Sequence of chain B:
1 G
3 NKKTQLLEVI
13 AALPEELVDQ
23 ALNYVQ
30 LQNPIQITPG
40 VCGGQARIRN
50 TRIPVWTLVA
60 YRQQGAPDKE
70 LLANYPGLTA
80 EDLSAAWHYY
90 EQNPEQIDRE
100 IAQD

This data describes a binding interaction between two proteins.

Interface contacts:
Residue V11 in chain B interacts with residue Q31 in chain A (closest heavy-atom distance 3.3 Å).
Residue L8 in chain B interacts with residue V27 in chain A (closest heavy-atom distance 3.7 Å).
Residue Q7 in chain B is in contact with residue Q28 in chain A (closest heavy-atom distance 3.1 Å).
Residue L15 in chain B contacts residue K5 in chain A (closest heavy-atom distance 3.9 Å).
Residue V11 in chain B interacts with residue Q28 in chain A (closest heavy-atom distance 4.1 Å).
Residue Q7 in chain B interacts with residue L24 in chain A (closest heavy-atom distance 4.0 Å).
Residue R48 in chain B is in contact with residue E18 in chain A (closest heavy-atom distance 3.5 Å).
Residue R48 in chain B interacts with residue L19 in chain A (closest heavy-atom distance 3.8 Å).
Residue V27 in chain B contacts residue V11 in chain A (closest heavy-atom distance 3.6 Å).
Residue I12 in chain B interacts with residue L8 in chain A (closest heavy-atom distance 3.9 Å).
Residue Q31 in chain B is in contact with residue P16 in chain A (closest heavy-atom distance 3.3 Å).
Residue L9 in chain B is in contact with residue I12 in chain A (closest heavy-atom distance 4.0 Å).
Residue Y26 in chain B is in contact with residue Y26 in chain A (closest heavy-atom distance 3.4 Å).
Residue L30 in chain B interacts with residue A23 in chain A (closest heavy-atom distance 3.9 Å).
Residue Q22 in chain B is in contact with residue N49 in chain A (closest heavy-atom distance 2.8 Å).
Residue L9 in chain B contacts residue L9 in chain A (closest heavy-atom distance 3.8 Å).
Residue L24 in chain B contacts residue V11 in chain A (closest heavy-atom distance 3.9 Å).
Residue K4 in chain B interacts with residue L24 in chain A (closest heavy-atom distance 4.0 Å).
Residue L19 in chain B interacts with residue L30 in chain A (closest heavy-atom distance 3.4 Å).
Residue L30 in chain B contacts residue Q22 in chain A (closest heavy-atom distance 3.8 Å).
Residue D21 in chain B contacts residue K4 in chain A (closest heavy-atom distance 3.2 Å).
Residue L15 in chain B contacts residue L8 in chain A (closest heavy-atom distance 4.0 Å).
Residue A23 in chain B contacts residue V27 in chain A (closest heavy-atom distance 4.1 Å).
Residue L19 in chain B contacts residue N49 in chain A (closest heavy-atom distance 3.3 Å).
Residue L24 in chain B contacts residue Q7 in chain A (closest heavy-atom distance 3.7 Å).
Residue K4 in chain B contacts residue V20 in chain A (closest heavy-atom distance 3.7 Å).
Residue L8 in chain B is in contact with residue I12 in chain A (closest heavy-atom distance 3.8 Å).
Residue I12 in chain B contacts residue I12 in chain A (closest heavy-atom distance 3.8 Å).
Residue I12 in chain B contacts residue L9 in chain A (closest heavy-atom distance 4.0 Å).
Residue L19 in chain B contacts residue R48 in chain A (closest heavy-atom distance 4.3 Å).
Residue K5 in chain B interacts with residue V20 in chain A (closest heavy-atom distance 3.8 Å).
Residue A23 in chain B interacts with residue L8 in chain A (closest heavy-atom distance 4.3 Å).
Residue N49 in chain B is in contact with residue E18 in chain A (closest heavy-atom distance 4.1 Å).
Residue E17 in chain B interacts with residue K4 in chain A (closest heavy-atom distance 3.5 Å).
Residue L8 in chain B is in contact with residue L15 in chain A (closest heavy-atom distance 4.1 Å).
Residue V11 in chain B interacts with residue L24 in chain A (closest heavy-atom distance 4.0 Å).
Residue A14 in chain B interacts with residue Q31 in chain A (closest heavy-atom distance 3.9 Å).
Residue Q31 in chain B interacts with residue L15 in chain A (closest heavy-atom distance 3.7 Å).
Residue V27 in chain B interacts with residue I12 in chain A (closest heavy-atom distance 4.2 Å).
Residue L15 in chain B is in contact with residue V27 in chain A (closest heavy-atom distance 4.2 Å).
Residue A23 in chain B contacts residue Y26 in chain A (closest heavy-atom distance 4.3 Å).
Residue Q22 in chain B is in contact with residue Y26 in chain A (closest heavy-atom distance 3.0 Å).
Residue V27 in chain B contacts residue L15 in chain A (closest heavy-atom distance 3.6 Å).
Residue R48 in chain B interacts with residue P16 in chain A (closest heavy-atom distance 4.3 Å).
Residue Q31 in chain B interacts with residue V11 in chain A (closest heavy-atom distance 4.1 Å).
Residue L8 in chain B contacts residue L24 in chain A (closest heavy-atom distance 3.8 Å).
Residue L8 in chain B contacts residue V20 in chain A (closest heavy-atom distance 4.0 Å).
Residue A13 in chain B contacts residue K5 in chain A (closest heavy-atom distance 2.9 Å).
Residue V20 in chain B interacts with residue K4 in chain A (closest heavy-atom distance 3.5 Å).
Residue Q31 in chain B is in contact with residue L19 in chain A (closest heavy-atom distance 4.1 Å).
Residue L24 in chain B contacts residue L8 in chain A (closest heavy-atom distance 3.8 Å).
Residue L30 in chain B is in contact with residue L19 in chain A (closest heavy-atom distance 3.8 Å).
Residue L15 in chain B interacts with residue L30 in chain A (closest heavy-atom distance 4.1 Å).
Residue V20 in chain B contacts residue L8 in chain A (closest heavy-atom distance 4.0 Å).
Residue A23 in chain B is in contact with residue L30 in chain A (closest heavy-atom distance 4.1 Å).
Residue Y26 in chain B interacts with residue Q22 in chain A (closest heavy-atom distance 3.9 Å).
Residue K4 in chain B interacts with residue D21 in chain A (closest heavy-atom distance 3.7 Å).
Residue V11 in chain B is in contact with residue V27 in chain A (closest heavy-atom distance 3.6 Å).
Residue L8 in chain B is in contact with residue A23 in chain A (closest heavy-atom distance 3.9 Å).
Residue Q22 in chain B interacts with residue L30 in chain A (closest heavy-atom distance 3.4 Å).

Sequence of chain A:
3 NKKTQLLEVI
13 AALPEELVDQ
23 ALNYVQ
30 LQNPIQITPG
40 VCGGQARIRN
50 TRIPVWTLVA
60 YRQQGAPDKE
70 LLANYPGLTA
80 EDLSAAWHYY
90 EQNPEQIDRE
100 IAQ